Contacts between the two chains:
Residue N152 in chain B interacts with residue F123 in chain A (closest heavy-atom distance 3.6 Å).
Residue N214 in chain B is in contact with residue P92 in chain A (closest heavy-atom distance 3.8 Å).
Residue S216 in chain B interacts with residue R18 in chain A (closest heavy-atom distance 2.8 Å).
Residue N214 in chain B contacts residue S136 in chain A (closest heavy-atom distance 3.2 Å).
Residue T237 in chain B interacts with residue R15 in chain A (closest heavy-atom distance 3.8 Å).
Residue L162 in chain B contacts residue L118 in chain A (closest heavy-atom distance 3.6 Å).
Residue A166 in chain B interacts with residue T130 in chain A (closest heavy-atom distance 3.4 Å).
Residue D155 in chain B interacts with residue F123 in chain A (closest heavy-atom distance 3.5 Å).
Residue L153 in chain B interacts with residue S122 in chain A (closest heavy-atom distance 2.7 Å).
Residue A210 in chain B is in contact with residue D93 in chain A (closest heavy-atom distance 3.3 Å).
Residue A207 in chain B contacts residue P52 in chain A (closest heavy-atom distance 3.8 Å).
Residue P265 in chain B interacts with residue R15 in chain A (closest heavy-atom distance 3.9 Å).
Residue S216 in chain B is in contact with residue D96 in chain A (closest heavy-atom distance 3.2 Å).
Residue L153 in chain B contacts residue A121 in chain A (closest heavy-atom distance 3.2 Å).
Residue G266 in chain B interacts with residue R15 in chain A (closest heavy-atom distance 3.6 Å).
Residue L153 in chain B interacts with residue G120 in chain A (closest heavy-atom distance 3.9 Å).
Residue G211 in chain B contacts residue D93 in chain A (closest heavy-atom distance 3.9 Å).
Residue N170 in chain B interacts with residue N133 in chain A (closest heavy-atom distance 3.8 Å).
Residue E163 in chain B is in contact with residue R128 in chain A (closest heavy-atom distance 3.0 Å).
Residue A159 in chain B is in contact with residue D126 in chain A (closest heavy-atom distance 3.6 Å).
Residue G213 in chain B interacts with residue P92 in chain A (closest heavy-atom distance 3.3 Å).
Residue T237 in chain B interacts with residue D97 in chain A (closest heavy-atom distance 2.8 Å).
Residue P160 in chain B interacts with residue R128 in chain A (closest heavy-atom distance 3.7 Å).
Residue D215 in chain B interacts with residue D96 in chain A (closest heavy-atom distance 3.7 Å).
Residue N214 in chain B is in contact with residue Y132 in chain A (closest heavy-atom distance 3.8 Å).
Residue E234 in chain B interacts with residue N68 in chain A (closest heavy-atom distance 3.3 Å).
Residue S217 in chain B interacts with residue P22 in chain A (closest heavy-atom distance 3.4 Å).
Residue L38 in chain B interacts with residue A19 in chain A (closest heavy-atom distance 3.5 Å).
Residue A159 in chain B is in contact with residue R128 in chain A (closest heavy-atom distance 3.6 Å).
Residue T158 in chain B contacts residue F123 in chain A (closest heavy-atom distance 3.6 Å).
Residue E234 in chain B contacts residue A67 in chain A (closest heavy-atom distance 3.7 Å).
Residue R268 in chain B is in contact with residue R16 in chain A (closest heavy-atom distance 3.8 Å).
Residue S235 in chain B contacts residue R69 in chain A (closest heavy-atom distance 3.0 Å).
Residue E234 in chain B is in contact with residue Y70 in chain A (closest heavy-atom distance 3.9 Å).
Residue T237 in chain B contacts residue Y70 in chain A (closest heavy-atom distance 3.5 Å).
Residue S217 in chain B contacts residue D96 in chain A (closest heavy-atom distance 3.6 Å).
Residue N214 in chain B contacts residue N133 in chain A (closest heavy-atom distance 3.2 Å).
Residue T236 in chain B is in contact with residue Y70 in chain A (closest heavy-atom distance 3.2 Å).
Residue N214 in chain B interacts with residue G131 in chain A (closest heavy-atom distance 3.4 Å).
Residue D200 in chain B interacts with residue E63 in chain A (closest heavy-atom distance 3.4 Å).
Residue G213 in chain B contacts residue T130 in chain A (closest heavy-atom distance 2.9 Å).
Residue I151 in chain B interacts with residue L118 in chain A (closest heavy-atom distance 3.5 Å).
Residue G211 in chain B contacts residue T91 in chain A (closest heavy-atom distance 3.5 Å).
Residue A207 in chain B interacts with residue A53 in chain A (closest heavy-atom distance 3.4 Å).
Residue D215 in chain B is in contact with residue R140 in chain A (closest heavy-atom distance 2.8 Å).
Residue Y218 in chain B contacts residue P22 in chain A (closest heavy-atom distance 3.6 Å).
Residue T237 in chain B is in contact with residue R18 in chain A (closest heavy-atom distance 3.5 Å).
Residue S154 in chain B is in contact with residue S122 in chain A (closest heavy-atom distance 3.5 Å).
Residue L212 in chain B interacts with residue T130 in chain A (closest heavy-atom distance 3.6 Å).
Residue Y218 in chain B interacts with residue T23 in chain A (closest heavy-atom distance 3.2 Å).
Residue Q204 in chain B contacts residue G55 in chain A (closest heavy-atom distance 3.5 Å).
Residue G211 in chain B is in contact with residue T130 in chain A (closest heavy-atom distance 3.7 Å).
Residue G213 in chain B contacts residue G131 in chain A (closest heavy-atom distance 3.4 Å).
Residue S217 in chain B interacts with residue V25 in chain A (closest heavy-atom distance 3.7 Å).
Residue I208 in chain B interacts with residue G55 in chain A (closest heavy-atom distance 3.8 Å).
Residue E234 in chain B contacts residue R69 in chain A (closest heavy-atom distance 2.8 Å).
Residue S217 in chain B is in contact with residue R140 in chain A (closest heavy-atom distance 3.8 Å).
Residue R268 in chain B is in contact with residue A19 in chain A (closest heavy-atom distance 3.4 Å).
Residue S235 in chain B is in contact with residue A67 in chain A (closest heavy-atom distance 3.6 Å).
Residue R231 in chain B is in contact with residue E63 in chain A (closest heavy-atom distance 2.7 Å).

The following describes two proteins that form a bound complex.

Sequence of chain A:
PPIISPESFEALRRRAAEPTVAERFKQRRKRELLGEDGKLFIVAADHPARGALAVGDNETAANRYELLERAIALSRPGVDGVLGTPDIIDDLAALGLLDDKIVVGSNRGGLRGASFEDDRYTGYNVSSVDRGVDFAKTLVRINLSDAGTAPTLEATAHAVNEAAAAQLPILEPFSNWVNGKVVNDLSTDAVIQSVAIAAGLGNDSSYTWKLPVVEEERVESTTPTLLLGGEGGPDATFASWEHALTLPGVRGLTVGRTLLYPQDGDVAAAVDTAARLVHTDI

Sequence of chain B:
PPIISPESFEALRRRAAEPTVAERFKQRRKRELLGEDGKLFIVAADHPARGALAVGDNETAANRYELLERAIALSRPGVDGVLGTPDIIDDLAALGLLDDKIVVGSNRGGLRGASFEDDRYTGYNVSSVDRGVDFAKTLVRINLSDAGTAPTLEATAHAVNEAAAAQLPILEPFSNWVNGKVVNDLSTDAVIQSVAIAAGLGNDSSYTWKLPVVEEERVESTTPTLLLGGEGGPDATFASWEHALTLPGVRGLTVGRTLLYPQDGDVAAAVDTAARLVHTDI